These two protein chains interact to form a complex.

Contacts between the two chains:
Residue M3 in the second protein is in contact with residue I27 in the first protein (closest heavy-atom distance 4.7 Å).
Residue M3 in the second protein interacts with residue E23 in the first protein (closest heavy-atom distance 3.4 Å).
Residue D302 in the second protein contacts residue D25 in the first protein (closest heavy-atom distance 4.7 Å).
Residue A2 in the second protein is in contact with residue R16 in the first protein (closest heavy-atom distance 4.3 Å).
Residue D5 in the second protein interacts with residue E26 in the first protein (closest heavy-atom distance 3.3 Å).
Residue D303 in the second protein is in contact with residue D25 in the first protein (closest heavy-atom distance 2.6 Å).
Residue E4 in the second protein is in contact with residue E26 in the first protein (closest heavy-atom distance 3.7 Å).
Residue D302 in the second protein contacts residue A29 in the first protein (closest heavy-atom distance 3.9 Å).
Residue D303 in the second protein interacts with residue E26 in the first protein (closest heavy-atom distance 5.0 Å).
Residue G1 in the second protein is in contact with residue E23 in the first protein (closest heavy-atom distance 3.9 Å).
Residue A2 in the second protein is in contact with residue E23 in the first protein (closest heavy-atom distance 3.5 Å).
Residue D303 in the second protein is in contact with residue G22 in the first protein (closest heavy-atom distance 4.5 Å).

Sequence of the first protein:
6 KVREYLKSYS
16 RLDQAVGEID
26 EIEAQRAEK

Sequence of the second protein:
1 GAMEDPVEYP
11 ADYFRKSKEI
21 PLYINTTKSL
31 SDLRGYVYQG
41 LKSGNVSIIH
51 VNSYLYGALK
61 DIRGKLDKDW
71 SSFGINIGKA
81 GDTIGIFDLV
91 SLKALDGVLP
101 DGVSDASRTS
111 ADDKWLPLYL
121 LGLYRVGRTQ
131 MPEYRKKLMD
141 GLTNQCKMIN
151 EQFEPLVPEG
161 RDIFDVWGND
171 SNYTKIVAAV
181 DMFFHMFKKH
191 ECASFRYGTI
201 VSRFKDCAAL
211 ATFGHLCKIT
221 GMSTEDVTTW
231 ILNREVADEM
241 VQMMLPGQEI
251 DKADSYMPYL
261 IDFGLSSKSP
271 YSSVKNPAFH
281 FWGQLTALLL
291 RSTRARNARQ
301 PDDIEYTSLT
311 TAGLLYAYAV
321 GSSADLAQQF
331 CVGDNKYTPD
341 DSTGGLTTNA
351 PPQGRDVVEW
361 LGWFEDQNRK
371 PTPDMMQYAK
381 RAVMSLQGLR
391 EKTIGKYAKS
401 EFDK